Sequence of protein 1:
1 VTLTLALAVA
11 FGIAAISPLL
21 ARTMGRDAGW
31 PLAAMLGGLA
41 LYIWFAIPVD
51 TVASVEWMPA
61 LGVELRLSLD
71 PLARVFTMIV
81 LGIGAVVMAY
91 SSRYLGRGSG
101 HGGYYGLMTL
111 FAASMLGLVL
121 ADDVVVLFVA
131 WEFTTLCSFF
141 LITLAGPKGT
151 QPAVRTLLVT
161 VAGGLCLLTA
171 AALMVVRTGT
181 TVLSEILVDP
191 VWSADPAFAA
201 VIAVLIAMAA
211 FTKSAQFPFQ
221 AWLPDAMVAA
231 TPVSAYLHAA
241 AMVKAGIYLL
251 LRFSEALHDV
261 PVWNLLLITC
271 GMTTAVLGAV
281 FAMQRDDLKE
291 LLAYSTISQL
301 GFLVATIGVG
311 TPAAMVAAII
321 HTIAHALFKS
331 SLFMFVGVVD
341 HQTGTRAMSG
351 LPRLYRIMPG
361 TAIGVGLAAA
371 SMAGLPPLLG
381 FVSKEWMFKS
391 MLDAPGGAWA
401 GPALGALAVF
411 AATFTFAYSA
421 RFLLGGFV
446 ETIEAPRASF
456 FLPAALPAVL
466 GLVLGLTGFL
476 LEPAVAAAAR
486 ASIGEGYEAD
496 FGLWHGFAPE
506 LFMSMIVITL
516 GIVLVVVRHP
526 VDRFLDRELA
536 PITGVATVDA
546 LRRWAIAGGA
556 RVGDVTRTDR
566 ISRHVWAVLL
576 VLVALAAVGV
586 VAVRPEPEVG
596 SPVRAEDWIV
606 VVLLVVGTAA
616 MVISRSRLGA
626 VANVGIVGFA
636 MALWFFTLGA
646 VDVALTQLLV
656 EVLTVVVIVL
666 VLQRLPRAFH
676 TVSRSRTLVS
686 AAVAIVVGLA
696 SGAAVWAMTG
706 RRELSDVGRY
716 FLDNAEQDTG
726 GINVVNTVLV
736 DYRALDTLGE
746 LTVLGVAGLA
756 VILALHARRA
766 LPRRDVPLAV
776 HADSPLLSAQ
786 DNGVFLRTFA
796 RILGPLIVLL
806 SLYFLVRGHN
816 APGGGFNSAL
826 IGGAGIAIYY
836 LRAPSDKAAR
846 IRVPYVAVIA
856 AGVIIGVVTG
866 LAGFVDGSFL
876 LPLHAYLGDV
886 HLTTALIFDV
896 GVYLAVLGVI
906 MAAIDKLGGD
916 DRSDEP

This data describes a binding interaction between two proteins.

Sequence of protein 2:
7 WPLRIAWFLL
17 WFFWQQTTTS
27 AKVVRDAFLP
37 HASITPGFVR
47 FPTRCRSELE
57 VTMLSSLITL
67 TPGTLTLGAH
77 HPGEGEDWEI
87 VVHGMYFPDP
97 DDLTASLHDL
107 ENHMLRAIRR

Residue-level contacts at the interface:
Residue V789 in protein 1 contacts residue A75 in protein 2 (closest heavy-atom distance 4.1 Å).
Residue L782 in protein 1 interacts with residue H76 in protein 2 (closest heavy-atom distance 5.0 Å).
Residue F790 in protein 1 is in contact with residue V57 in protein 2 (closest heavy-atom distance 4.6 Å).
Residue R792 in protein 1 interacts with residue E54 in protein 2 (closest heavy-atom distance 2.5 Å).
Residue N787 in protein 1 interacts with residue A75 in protein 2 (closest heavy-atom distance 2.7 Å).
Residue R796 in protein 1 interacts with residue L55 in protein 2 (closest heavy-atom distance 4.6 Å).
Residue N787 in protein 1 contacts residue L73 in protein 2 (closest heavy-atom distance 4.9 Å).
Residue F790 in protein 1 contacts residue G74 in protein 2 (closest heavy-atom distance 3.9 Å).
Residue F790 in protein 1 interacts with residue S61 in protein 2 (closest heavy-atom distance 3.4 Å).
Residue D786 in protein 1 interacts with residue A75 in protein 2 (closest heavy-atom distance 3.0 Å).
Residue T793 in protein 1 interacts with residue T58 in protein 2 (closest heavy-atom distance 3.5 Å).
Residue V789 in protein 1 is in contact with residue T58 in protein 2 (closest heavy-atom distance 4.2 Å).
Residue D786 in protein 1 contacts residue H77 in protein 2 (closest heavy-atom distance 3.1 Å).
Residue T793 in protein 1 interacts with residue L55 in protein 2 (closest heavy-atom distance 4.0 Å).
Residue L781 in protein 1 contacts residue V87 in protein 2 (closest heavy-atom distance 3.9 Å).
Residue S783 in protein 1 is in contact with residue H76 in protein 2 (closest heavy-atom distance 4.2 Å).
Residue V789 in protein 1 contacts residue W84 in protein 2 (closest heavy-atom distance 3.6 Å).
Residue F790 in protein 1 contacts residue L73 in protein 2 (closest heavy-atom distance 4.5 Å).
Residue P780 in protein 1 interacts with residue V87 in protein 2 (closest heavy-atom distance 3.6 Å).
Residue P780 in protein 1 is in contact with residue H76 in protein 2 (closest heavy-atom distance 3.3 Å).
Residue D778 in protein 1 contacts residue R46 in protein 2 (closest heavy-atom distance 4.9 Å).
Residue T793 in protein 1 is in contact with residue E54 in protein 2 (closest heavy-atom distance 3.5 Å).
Residue P780 in protein 1 contacts residue R46 in protein 2 (closest heavy-atom distance 3.7 Å).
Residue D786 in protein 1 contacts residue H76 in protein 2 (closest heavy-atom distance 4.3 Å).
Residue R792 in protein 1 contacts residue W84 in protein 2 (closest heavy-atom distance 4.7 Å).
Residue F790 in protein 1 contacts residue T58 in protein 2 (closest heavy-atom distance 3.4 Å).
Residue D786 in protein 1 interacts with residue W84 in protein 2 (closest heavy-atom distance 3.3 Å).
Residue L781 in protein 1 contacts residue G74 in protein 2 (closest heavy-atom distance 3.4 Å).
Residue L781 in protein 1 interacts with residue A75 in protein 2 (closest heavy-atom distance 4.9 Å).
Residue V789 in protein 1 interacts with residue E54 in protein 2 (closest heavy-atom distance 3.6 Å).
Residue N787 in protein 1 interacts with residue G74 in protein 2 (closest heavy-atom distance 3.2 Å).
Residue F790 in protein 1 interacts with residue A75 in protein 2 (closest heavy-atom distance 3.6 Å).
Residue L781 in protein 1 contacts residue L73 in protein 2 (closest heavy-atom distance 3.6 Å).
Residue V789 in protein 1 interacts with residue V57 in protein 2 (closest heavy-atom distance 4.4 Å).
Residue F790 in protein 1 is in contact with residue T72 in protein 2 (closest heavy-atom distance 4.3 Å).